Sequence of the second protein:
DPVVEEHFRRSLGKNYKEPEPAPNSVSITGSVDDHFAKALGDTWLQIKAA

This data describes a binding interaction between two proteins.

Interface contacts:
Residue F161 in the first protein interacts with residue F40 in the second protein (closest heavy-atom distance 4.0 Å).
Residue V133 in the first protein is in contact with residue N28 in the second protein (closest heavy-atom distance 3.1 Å).
Residue L168 in the first protein interacts with residue I51 in the second protein (closest heavy-atom distance 3.8 Å).
Residue L168 in the first protein contacts residue F40 in the second protein (closest heavy-atom distance 3.9 Å).
Residue F125 in the first protein is in contact with residue K42 in the second protein (closest heavy-atom distance 3.6 Å).
Residue E131 in the first protein is in contact with residue S29 in the second protein (closest heavy-atom distance 4.1 Å).
Residue Y157 in the first protein is in contact with residue V36 in the second protein (closest heavy-atom distance 3.2 Å).
Residue N160 in the first protein is in contact with residue V36 in the second protein (closest heavy-atom distance 3.7 Å).
Residue E131 in the first protein interacts with residue S31 in the second protein (closest heavy-atom distance 2.8 Å).
Residue Y137 in the first protein interacts with residue K21 in the second protein (closest heavy-atom distance 3.5 Å).
Residue K164 in the first protein contacts residue V36 in the second protein (closest heavy-atom distance 4.0 Å).
Residue Y157 in the first protein interacts with residue I32 in the second protein (closest heavy-atom distance 4.0 Å).
Residue K164 in the first protein contacts residue F40 in the second protein (closest heavy-atom distance 3.7 Å).
Residue V133 in the first protein interacts with residue S29 in the second protein (closest heavy-atom distance 2.9 Å).
Residue V177 in the first protein interacts with residue H39 in the second protein (closest heavy-atom distance 3.0 Å).
Residue M173 in the first protein contacts residue T47 in the second protein (closest heavy-atom distance 3.9 Å).
Residue V133 in the first protein is in contact with residue P27 in the second protein (closest heavy-atom distance 3.8 Å).
Residue E134 in the first protein interacts with residue P27 in the second protein (closest heavy-atom distance 3.9 Å).
Residue V177 in the first protein contacts residue A43 in the second protein (closest heavy-atom distance 3.8 Å).
Residue F161 in the first protein interacts with residue H39 in the second protein (closest heavy-atom distance 3.7 Å).
Residue S124 in the first protein contacts residue H39 in the second protein (closest heavy-atom distance 2.6 Å).
Residue S176 in the first protein interacts with residue A43 in the second protein (closest heavy-atom distance 3.8 Å).
Residue V177 in the first protein interacts with residue L44 in the second protein (closest heavy-atom distance 3.5 Å).
Residue L168 in the first protein is in contact with residue L44 in the second protein (closest heavy-atom distance 4.1 Å).
Residue L165 in the first protein contacts residue F40 in the second protein (closest heavy-atom distance 3.7 Å).
Residue Y157 in the first protein is in contact with residue S35 in the second protein (closest heavy-atom distance 3.8 Å).
Residue T135 in the first protein is in contact with residue P27 in the second protein (closest heavy-atom distance 2.8 Å).
Residue E131 in the first protein interacts with residue V30 in the second protein (closest heavy-atom distance 3.4 Å).
Residue T135 in the first protein contacts residue N28 in the second protein (closest heavy-atom distance 3.1 Å).
Residue Y137 in the first protein is in contact with residue E22 in the second protein (closest heavy-atom distance 2.5 Å).
Residue K164 in the first protein is in contact with residue D37 in the second protein (closest heavy-atom distance 4.0 Å).
Residue C155 in the first protein contacts residue I32 in the second protein (closest heavy-atom distance 3.9 Å).
Residue T135 in the first protein contacts residue A26 in the second protein (closest heavy-atom distance 3.8 Å).
Residue T117 in the first protein is in contact with residue P27 in the second protein (closest heavy-atom distance 3.8 Å).
Residue K164 in the first protein contacts residue W48 in the second protein (closest heavy-atom distance 4.0 Å).
Residue V177 in the first protein contacts residue F40 in the second protein (closest heavy-atom distance 3.9 Å).
Residue V129 in the first protein interacts with residue S31 in the second protein (closest heavy-atom distance 3.9 Å).
Residue V130 in the first protein interacts with residue S31 in the second protein (closest heavy-atom distance 3.1 Å).
Residue Y157 in the first protein is in contact with residue G34 in the second protein (closest heavy-atom distance 3.3 Å).
Residue F125 in the first protein contacts residue H39 in the second protein (closest heavy-atom distance 3.9 Å).
Residue Y137 in the first protein is in contact with residue P23 in the second protein (closest heavy-atom distance 4.3 Å).
Residue N180 in the first protein is in contact with residue H39 in the second protein (closest heavy-atom distance 3.6 Å).
Residue F161 in the first protein contacts residue V36 in the second protein (closest heavy-atom distance 3.8 Å).
Residue Y137 in the first protein is in contact with residue P25 in the second protein (closest heavy-atom distance 3.5 Å).
Residue L168 in the first protein interacts with residue W48 in the second protein (closest heavy-atom distance 4.3 Å).
Residue M173 in the first protein is in contact with residue L44 in the second protein (closest heavy-atom distance 3.8 Å).
Residue R190 in the first protein interacts with residue P27 in the second protein (closest heavy-atom distance 4.0 Å).
Residue T135 in the first protein contacts residue P25 in the second protein (closest heavy-atom distance 3.4 Å).
Residue C155 in the first protein interacts with residue V30 in the second protein (closest heavy-atom distance 3.9 Å).
Residue K132 in the first protein is in contact with residue S29 in the second protein (closest heavy-atom distance 3.6 Å).
Residue Q128 in the first protein is in contact with residue T33 in the second protein (closest heavy-atom distance 3.3 Å).
Residue V129 in the first protein contacts residue I32 in the second protein (closest heavy-atom distance 3.4 Å).
Residue R190 in the first protein is in contact with residue P25 in the second protein (closest heavy-atom distance 3.7 Å).
Residue Y157 in the first protein is in contact with residue H39 in the second protein (closest heavy-atom distance 4.3 Å).
Residue S176 in the first protein is in contact with residue L44 in the second protein (closest heavy-atom distance 3.7 Å).
Residue V129 in the first protein contacts residue T33 in the second protein (closest heavy-atom distance 2.6 Å).
Residue R190 in the first protein interacts with residue A26 in the second protein (closest heavy-atom distance 2.8 Å).
Residue P169 in the first protein interacts with residue I51 in the second protein (closest heavy-atom distance 3.7 Å).
Residue V129 in the first protein is in contact with residue G34 in the second protein (closest heavy-atom distance 3.8 Å).
Residue E134 in the first protein is in contact with residue N28 in the second protein (closest heavy-atom distance 3.7 Å).

Sequence of the first protein:
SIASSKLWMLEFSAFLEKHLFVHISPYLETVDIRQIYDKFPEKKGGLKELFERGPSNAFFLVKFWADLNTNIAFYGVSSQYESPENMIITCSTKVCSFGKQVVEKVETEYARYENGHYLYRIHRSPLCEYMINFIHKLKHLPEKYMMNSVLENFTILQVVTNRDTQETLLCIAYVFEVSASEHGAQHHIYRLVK